These two protein chains interact to form a complex.

Sequence of chain A:
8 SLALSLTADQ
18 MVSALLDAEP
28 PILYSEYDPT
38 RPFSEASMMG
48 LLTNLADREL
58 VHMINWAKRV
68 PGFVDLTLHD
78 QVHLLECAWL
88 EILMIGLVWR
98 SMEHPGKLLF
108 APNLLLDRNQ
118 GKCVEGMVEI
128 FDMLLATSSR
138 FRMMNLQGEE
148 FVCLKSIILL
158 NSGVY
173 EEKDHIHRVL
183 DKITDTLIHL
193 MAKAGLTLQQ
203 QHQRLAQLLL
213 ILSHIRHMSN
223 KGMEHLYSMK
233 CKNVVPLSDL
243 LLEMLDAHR

Sequence of chain B:
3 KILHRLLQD

Interface contacts:
Residue I61 in chain A contacts residue L9 in chain B (closest heavy-atom distance 3.8 Å).
Residue K65 in chain A interacts with residue L9 in chain B (closest heavy-atom distance 3.8 Å).
Residue L75 in chain A is in contact with residue H6 in chain B (closest heavy-atom distance 2.9 Å).
Residue N62 in chain A is in contact with residue L8 in chain B (closest heavy-atom distance 4.6 Å).
Residue I61 in chain A is in contact with residue L5 in chain B (closest heavy-atom distance 3.4 Å).
Residue E245 in chain A is in contact with residue K3 in chain B (closest heavy-atom distance 3.6 Å).
Residue I61 in chain A contacts residue L8 in chain B (closest heavy-atom distance 3.8 Å).
Residue E245 in chain A interacts with residue I4 in chain B (closest heavy-atom distance 2.9 Å).
Residue Q78 in chain A interacts with residue L9 in chain B (closest heavy-atom distance 3.8 Å).
Residue L82 in chain A contacts residue L9 in chain B (closest heavy-atom distance 3.8 Å).
Residue V79 in chain A contacts residue K3 in chain B (closest heavy-atom distance 4.3 Å).
Residue L75 in chain A interacts with residue Q10 in chain B (closest heavy-atom distance 4.0 Å).
Residue E245 in chain A is in contact with residue L5 in chain B (closest heavy-atom distance 3.6 Å).
Residue D241 in chain A is in contact with residue I4 in chain B (closest heavy-atom distance 3.6 Å).
Residue L242 in chain A is in contact with residue L8 in chain B (closest heavy-atom distance 4.0 Å).
Residue V79 in chain A contacts residue L5 in chain B (closest heavy-atom distance 3.9 Å).
Residue E83 in chain A interacts with residue K3 in chain B (closest heavy-atom distance 3.0 Å).
Residue L242 in chain A contacts residue L5 in chain B (closest heavy-atom distance 4.1 Å).
Residue E83 in chain A interacts with residue L5 in chain B (closest heavy-atom distance 3.7 Å).
Residue F70 in chain A interacts with residue L9 in chain B (closest heavy-atom distance 4.5 Å).
Residue K65 in chain A interacts with residue L8 in chain B (closest heavy-atom distance 3.5 Å).
Residue V79 in chain A is in contact with residue H6 in chain B (closest heavy-atom distance 4.0 Å).
Residue M246 in chain A is in contact with residue L5 in chain B (closest heavy-atom distance 3.7 Å).
Residue L242 in chain A interacts with residue I4 in chain B (closest heavy-atom distance 3.9 Å).
Residue L75 in chain A interacts with residue L9 in chain B (closest heavy-atom distance 3.6 Å).
Residue V58 in chain A is in contact with residue L8 in chain B (closest heavy-atom distance 4.6 Å).
Residue V79 in chain A is in contact with residue L9 in chain B (closest heavy-atom distance 4.0 Å).
Residue L82 in chain A interacts with residue L5 in chain B (closest heavy-atom distance 4.0 Å).